This data describes a binding interaction between two proteins.

Sequence of the first protein:
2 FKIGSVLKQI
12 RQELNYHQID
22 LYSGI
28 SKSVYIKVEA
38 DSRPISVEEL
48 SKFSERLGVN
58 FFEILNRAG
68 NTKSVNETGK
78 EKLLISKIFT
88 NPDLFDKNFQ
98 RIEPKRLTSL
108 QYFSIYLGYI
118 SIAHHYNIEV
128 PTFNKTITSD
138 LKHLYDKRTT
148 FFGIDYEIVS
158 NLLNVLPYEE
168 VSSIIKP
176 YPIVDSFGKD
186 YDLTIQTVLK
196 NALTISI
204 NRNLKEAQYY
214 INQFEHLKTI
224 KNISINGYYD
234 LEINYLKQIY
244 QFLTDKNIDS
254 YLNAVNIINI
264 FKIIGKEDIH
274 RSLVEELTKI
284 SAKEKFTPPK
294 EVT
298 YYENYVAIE

Residue-level contacts at the interface:
Residue F86 in the first protein interacts with residue L4 in the second protein (closest heavy-atom distance 4.0 Å).
Residue L188 in the first protein contacts residue V5 in the second protein (closest heavy-atom distance 3.6 Å).
Residue N196 in the first protein contacts residue T3 in the second protein (closest heavy-atom distance 2.7 Å).
Residue I112 in the first protein contacts residue F6 in the second protein (closest heavy-atom distance 4.7 Å).
Residue K195 in the first protein is in contact with residue T3 in the second protein (closest heavy-atom distance 3.1 Å).
Residue F289 in the first protein is in contact with residue V2 in the second protein (closest heavy-atom distance 3.4 Å).
Residue T296 in the first protein interacts with residue L4 in the second protein (closest heavy-atom distance 3.3 Å).
Residue E154 in the first protein contacts residue V5 in the second protein (closest heavy-atom distance 3.3 Å).
Residue S118 in the first protein is in contact with residue L4 in the second protein (closest heavy-atom distance 3.9 Å).
Residue T189 in the first protein interacts with residue V5 in the second protein (closest heavy-atom distance 4.3 Å).
Residue N161 in the first protein is in contact with residue V2 in the second protein (closest heavy-atom distance 3.7 Å).
Residue G115 in the first protein is in contact with residue F6 in the second protein (closest heavy-atom distance 3.9 Å).
Residue N158 in the first protein is in contact with residue L4 in the second protein (closest heavy-atom distance 3.1 Å).
Residue E279 in the first protein is in contact with residue L1 in the second protein (closest heavy-atom distance 2.7 Å).
Residue S157 in the first protein interacts with residue T3 in the second protein (closest heavy-atom distance 4.1 Å).
Residue T189 in the first protein interacts with residue V7 in the second protein (closest heavy-atom distance 3.7 Å).
Residue K195 in the first protein is in contact with residue L1 in the second protein (closest heavy-atom distance 2.9 Å).
Residue K79 in the first protein is in contact with residue V7 in the second protein (closest heavy-atom distance 2.7 Å).
Residue N158 in the first protein contacts residue T3 in the second protein (closest heavy-atom distance 4.3 Å).
Residue V295 in the first protein is in contact with residue L4 in the second protein (closest heavy-atom distance 4.5 Å).
Residue Y298 in the first protein contacts residue L4 in the second protein (closest heavy-atom distance 2.8 Å).
Residue E279 in the first protein is in contact with residue V2 in the second protein (closest heavy-atom distance 4.5 Å).
Residue N196 in the first protein interacts with residue V2 in the second protein (closest heavy-atom distance 3.1 Å).
Residue I200 in the first protein interacts with residue V2 in the second protein (closest heavy-atom distance 3.8 Å).
Residue Y232 in the first protein contacts residue T3 in the second protein (closest heavy-atom distance 4.4 Å).
Residue T199 in the first protein interacts with residue L1 in the second protein (closest heavy-atom distance 2.9 Å).
Residue Y298 in the first protein interacts with residue T3 in the second protein (closest heavy-atom distance 3.7 Å).
Residue T296 in the first protein interacts with residue V2 in the second protein (closest heavy-atom distance 3.6 Å).
Residue Q108 in the first protein interacts with residue V7 in the second protein (closest heavy-atom distance 4.6 Å).
Residue E235 in the first protein interacts with residue L1 in the second protein (closest heavy-atom distance 2.8 Å).
Residue N158 in the first protein contacts residue F6 in the second protein (closest heavy-atom distance 4.0 Å).
Residue T192 in the first protein is in contact with residue V5 in the second protein (closest heavy-atom distance 3.1 Å).
Residue Y302 in the first protein is in contact with residue T3 in the second protein (closest heavy-atom distance 3.0 Å).
Residue Y302 in the first protein is in contact with residue L1 in the second protein (closest heavy-atom distance 3.9 Å).
Residue N161 in the first protein interacts with residue L4 in the second protein (closest heavy-atom distance 3.5 Å).
Residue I272 in the first protein interacts with residue L1 in the second protein (closest heavy-atom distance 4.2 Å).
Residue I82 in the first protein is in contact with residue F6 in the second protein (closest heavy-atom distance 3.4 Å).
Residue S111 in the first protein interacts with residue F6 in the second protein (closest heavy-atom distance 3.8 Å).
Residue K79 in the first protein is in contact with residue F6 in the second protein (closest heavy-atom distance 3.9 Å).
Residue E154 in the first protein contacts residue V7 in the second protein (closest heavy-atom distance 3.5 Å).
Residue K70 in the first protein is in contact with residue V7 in the second protein (closest heavy-atom distance 3.1 Å).
Residue S157 in the first protein interacts with residue V5 in the second protein (closest heavy-atom distance 3.5 Å).
Residue Y298 in the first protein is in contact with residue V5 in the second protein (closest heavy-atom distance 3.6 Å).
Residue K195 in the first protein is in contact with residue V2 in the second protein (closest heavy-atom distance 4.4 Å).
Residue S111 in the first protein interacts with residue V5 in the second protein (closest heavy-atom distance 4.5 Å).
Residue L276 in the first protein contacts residue L1 in the second protein (closest heavy-atom distance 3.4 Å).
Residue L160 in the first protein contacts residue V2 in the second protein (closest heavy-atom distance 4.5 Å).
Residue S275 in the first protein interacts with residue L1 in the second protein (closest heavy-atom distance 3.6 Å).
Residue E154 in the first protein is in contact with residue F6 in the second protein (closest heavy-atom distance 3.2 Å).
Residue N196 in the first protein is in contact with residue L1 in the second protein (closest heavy-atom distance 3.1 Å).
Residue T199 in the first protein interacts with residue V2 in the second protein (closest heavy-atom distance 4.4 Å).
Residue T192 in the first protein interacts with residue T3 in the second protein (closest heavy-atom distance 3.7 Å).
Residue T296 in the first protein interacts with residue T3 in the second protein (closest heavy-atom distance 3.1 Å).
Residue Y298 in the first protein is in contact with residue F6 in the second protein (closest heavy-atom distance 3.2 Å).
Residue Y299 in the first protein contacts residue F6 in the second protein (closest heavy-atom distance 3.8 Å).
Residue K70 in the first protein contacts residue F6 in the second protein (closest heavy-atom distance 3.4 Å).
Residue T69 in the first protein contacts residue V7 in the second protein (closest heavy-atom distance 3.3 Å).
Residue N158 in the first protein is in contact with residue V5 in the second protein (closest heavy-atom distance 2.9 Å).
Residue T296 in the first protein contacts residue L1 in the second protein (closest heavy-atom distance 3.8 Å).
Residue D185 in the first protein is in contact with residue V7 in the second protein (closest heavy-atom distance 3.4 Å).

Sequence of the second protein:
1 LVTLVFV